Sequence of chain B:
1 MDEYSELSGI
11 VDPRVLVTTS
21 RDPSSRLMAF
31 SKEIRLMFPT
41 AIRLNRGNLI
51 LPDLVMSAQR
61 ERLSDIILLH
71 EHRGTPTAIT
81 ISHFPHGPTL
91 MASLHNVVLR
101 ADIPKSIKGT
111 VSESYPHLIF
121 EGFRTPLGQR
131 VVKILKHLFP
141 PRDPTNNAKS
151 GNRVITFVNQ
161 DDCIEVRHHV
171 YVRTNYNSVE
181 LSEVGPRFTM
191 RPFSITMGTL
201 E

This data describes a binding interaction between two proteins.

Contacts between the two chains:
Residue F120 in chain B interacts with residue D124 in chain A (closest heavy-atom distance 2.8 Å).
Residue S178 in chain B contacts residue L119 in chain A (closest heavy-atom distance 3.7 Å).
Residue H169 in chain B contacts residue I114 in chain A (closest heavy-atom distance 3.6 Å).
Residue T125 in chain B interacts with residue A72 in chain A (closest heavy-atom distance 3.6 Å).
Residue E165 in chain B interacts with residue V102 in chain A (closest heavy-atom distance 3.2 Å).
Residue R191 in chain B interacts with residue K97 in chain A (closest heavy-atom distance 3.5 Å).
Residue F120 in chain B contacts residue R117 in chain A (closest heavy-atom distance 3.1 Å).
Residue F193 in chain B contacts residue F92 in chain A (closest heavy-atom distance 2.9 Å).
Residue I119 in chain B contacts residue R117 in chain A (closest heavy-atom distance 3.7 Å).
Residue R142 in chain B is in contact with residue L127 in chain A (closest heavy-atom distance 3.3 Å).
Residue T196 in chain B contacts residue D89 in chain A (closest heavy-atom distance 3.3 Å).
Residue V179 in chain B interacts with residue K115 in chain A (closest heavy-atom distance 3.5 Å).
Residue E6 in chain B interacts with residue R129 in chain A (closest heavy-atom distance 3.5 Å).
Residue P192 in chain B is in contact with residue W69 in chain A (closest heavy-atom distance 3.4 Å).
Residue N147 in chain B contacts residue L127 in chain A (closest heavy-atom distance 3.6 Å).
Residue H117 in chain B interacts with residue F123 in chain A (closest heavy-atom distance 3.5 Å).
Residue P126 in chain B is in contact with residue A72 in chain A (closest heavy-atom distance 3.4 Å).
Residue S5 in chain B is in contact with residue R129 in chain A (closest heavy-atom distance 3.2 Å).
Residue G9 in chain B contacts residue V126 in chain A (closest heavy-atom distance 3.7 Å).
Residue K136 in chain B contacts residue D124 in chain A (closest heavy-atom distance 3.2 Å).
Residue S194 in chain B interacts with residue W69 in chain A (closest heavy-atom distance 3.6 Å).
Residue L127 in chain B contacts residue A72 in chain A (closest heavy-atom distance 2.9 Å).
Residue P141 in chain B contacts residue V126 in chain A (closest heavy-atom distance 3.2 Å).
Residue M197 in chain B contacts residue L86 in chain A (closest heavy-atom distance 3.6 Å).
Residue I195 in chain B is in contact with residue M90 in chain A (closest heavy-atom distance 2.9 Å).
Residue H117 in chain B is in contact with residue E125 in chain A (closest heavy-atom distance 2.7 Å).
Residue R191 in chain B contacts residue V99 in chain A (closest heavy-atom distance 3.4 Å).
Residue D162 in chain B interacts with residue K97 in chain A (closest heavy-atom distance 2.6 Å).
Residue K136 in chain B contacts residue V126 in chain A (closest heavy-atom distance 3.5 Å).
Residue M197 in chain B is in contact with residue G87 in chain A (closest heavy-atom distance 3.5 Å).
Residue G9 in chain B is in contact with residue R128 in chain A (closest heavy-atom distance 3.5 Å).
Residue R191 in chain B interacts with residue H94 in chain A (closest heavy-atom distance 3.4 Å).
Residue R173 in chain B is in contact with residue L119 in chain A (closest heavy-atom distance 3.7 Å).
Residue D12 in chain B is in contact with residue R128 in chain A (closest heavy-atom distance 3.2 Å).
Residue T156 in chain B is in contact with residue I114 in chain A (closest heavy-atom distance 3.3 Å).
Residue L118 in chain B is in contact with residue D124 in chain A (closest heavy-atom distance 2.9 Å).
Residue S194 in chain B contacts residue M90 in chain A (closest heavy-atom distance 3.4 Å).
Residue R142 in chain B is in contact with residue E125 in chain A (closest heavy-atom distance 3.5 Å).
Residue S8 in chain B contacts residue V126 in chain A (closest heavy-atom distance 3.7 Å).
Residue R167 in chain B interacts with residue S107 in chain A (closest heavy-atom distance 2.9 Å).
Residue F193 in chain B is in contact with residue E91 in chain A (closest heavy-atom distance 3.2 Å).
Residue R142 in chain B contacts residue V126 in chain A (closest heavy-atom distance 3.0 Å).
Residue N147 in chain B contacts residue E125 in chain A (closest heavy-atom distance 2.9 Å).
Residue L127 in chain B interacts with residue W69 in chain A (closest heavy-atom distance 3.6 Å).
Residue P192 in chain B interacts with residue H94 in chain A (closest heavy-atom distance 3.2 Å).
Residue R124 in chain B is in contact with residue A75 in chain A (closest heavy-atom distance 3.4 Å).
Residue I10 in chain B is in contact with residue R129 in chain A (closest heavy-atom distance 3.4 Å).
Residue T125 in chain B is in contact with residue G73 in chain A (closest heavy-atom distance 3.6 Å).
Residue F193 in chain B contacts residue W69 in chain A (closest heavy-atom distance 3.6 Å).
Residue N96 in chain B is in contact with residue V102 in chain A (closest heavy-atom distance 3.7 Å).
Residue N96 in chain B interacts with residue P100 in chain A (closest heavy-atom distance 3.0 Å).
Residue R142 in chain B is in contact with residue R128 in chain A (closest heavy-atom distance 2.9 Å).
Residue I195 in chain B is in contact with residue D89 in chain A (closest heavy-atom distance 3.5 Å).
Residue N177 in chain B is in contact with residue L119 in chain A (closest heavy-atom distance 3.5 Å).
Residue G9 in chain B interacts with residue R129 in chain A (closest heavy-atom distance 3.2 Å).
Residue M197 in chain B contacts residue D89 in chain A (closest heavy-atom distance 2.8 Å).
Residue E121 in chain B is in contact with residue R117 in chain A (closest heavy-atom distance 3.0 Å).
Residue I119 in chain B is in contact with residue D124 in chain A (closest heavy-atom distance 3.5 Å).
Residue S8 in chain B is in contact with residue R129 in chain A (closest heavy-atom distance 2.8 Å).
Residue L118 in chain B contacts residue E125 in chain A (closest heavy-atom distance 2.9 Å).

Sequence of chain A:
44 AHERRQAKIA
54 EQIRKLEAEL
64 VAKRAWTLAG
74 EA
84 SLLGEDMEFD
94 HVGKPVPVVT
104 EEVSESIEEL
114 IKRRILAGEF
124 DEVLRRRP